Interface contacts:
Residue I315 in protein 1 is in contact with residue H109 in protein 2 (closest heavy-atom distance 3.8 Å).
Residue D301 in protein 1 is in contact with residue T111 in protein 2 (closest heavy-atom distance 4.9 Å).
Residue Q244 in protein 1 is in contact with residue T353 in protein 2 (closest heavy-atom distance 3.2 Å).
Residue P146 in protein 1 is in contact with residue H136 in protein 2 (closest heavy-atom distance 4.3 Å).
Residue R296 in protein 1 contacts residue F247 in protein 2 (closest heavy-atom distance 5.0 Å).
Residue T299 in protein 1 is in contact with residue L110 in protein 2 (closest heavy-atom distance 3.5 Å).
Residue L108 in protein 1 contacts residue P137 in protein 2 (closest heavy-atom distance 4.6 Å).
Residue H94 in protein 1 contacts residue G269 in protein 2 (closest heavy-atom distance 3.7 Å).
Residue L108 in protein 1 interacts with residue H136 in protein 2 (closest heavy-atom distance 3.8 Å).
Residue N110 in protein 1 is in contact with residue F248 in protein 2 (closest heavy-atom distance 4.0 Å).
Residue N110 in protein 1 contacts residue C267 in protein 2 (closest heavy-atom distance 4.9 Å).
Residue H94 in protein 1 is in contact with residue P106 in protein 2 (closest heavy-atom distance 3.0 Å).
Residue Y180 in protein 1 contacts residue H142 in protein 2 (closest heavy-atom distance 3.3 Å).
Residue C109 in protein 1 is in contact with residue F248 in protein 2 (closest heavy-atom distance 4.0 Å).
Residue C298 in protein 1 contacts residue T111 in protein 2 (closest heavy-atom distance 3.6 Å).
Residue A95 in protein 1 contacts residue P106 in protein 2 (closest heavy-atom distance 3.4 Å).
Residue C298 in protein 1 interacts with residue S268 in protein 2 (closest heavy-atom distance 4.2 Å).
Residue H94 in protein 1 interacts with residue S268 in protein 2 (closest heavy-atom distance 3.4 Å).
Residue L92 in protein 1 is in contact with residue P106 in protein 2 (closest heavy-atom distance 4.1 Å).
Residue C298 in protein 1 interacts with residue F248 in protein 2 (closest heavy-atom distance 4.9 Å).
Residue G96 in protein 1 interacts with residue P106 in protein 2 (closest heavy-atom distance 4.9 Å).
Residue T299 in protein 1 is in contact with residue T111 in protein 2 (closest heavy-atom distance 3.2 Å).
Residue C109 in protein 1 interacts with residue Q113 in protein 2 (closest heavy-atom distance 4.6 Å).
Residue A304 in protein 1 interacts with residue Q113 in protein 2 (closest heavy-atom distance 3.8 Å).
Residue N182 in protein 1 is in contact with residue D139 in protein 2 (closest heavy-atom distance 3.7 Å).
Residue I315 in protein 1 is in contact with residue C267 in protein 2 (closest heavy-atom distance 4.4 Å).
Residue G111 in protein 1 interacts with residue R246 in protein 2 (closest heavy-atom distance 4.5 Å).
Residue N110 in protein 1 contacts residue R246 in protein 2 (closest heavy-atom distance 4.1 Å).
Residue N182 in protein 1 interacts with residue P137 in protein 2 (closest heavy-atom distance 4.1 Å).
Residue G302 in protein 1 contacts residue V114 in protein 2 (closest heavy-atom distance 4.9 Å).
Residue G183 in protein 1 is in contact with residue T138 in protein 2 (closest heavy-atom distance 4.2 Å).
Residue T145 in protein 1 interacts with residue R246 in protein 2 (closest heavy-atom distance 4.8 Å).
Residue R296 in protein 1 is in contact with residue C267 in protein 2 (closest heavy-atom distance 5.0 Å).
Residue F300 in protein 1 is in contact with residue T111 in protein 2 (closest heavy-atom distance 3.5 Å).
Residue T93 in protein 1 is in contact with residue P106 in protein 2 (closest heavy-atom distance 4.7 Å).
Residue G302 in protein 1 contacts residue R112 in protein 2 (closest heavy-atom distance 4.3 Å).
Residue T299 in protein 1 is in contact with residue H109 in protein 2 (closest heavy-atom distance 4.1 Å).
Residue C109 in protein 1 interacts with residue R112 in protein 2 (closest heavy-atom distance 4.4 Å).
Residue H94 in protein 1 contacts residue P459 in protein 2 (closest heavy-atom distance 3.6 Å).
Residue L179 in protein 1 contacts residue H142 in protein 2 (closest heavy-atom distance 4.3 Å).
Residue H94 in protein 1 contacts residue H109 in protein 2 (closest heavy-atom distance 4.3 Å).
Residue L92 in protein 1 interacts with residue R107 in protein 2 (closest heavy-atom distance 4.6 Å).
Residue F300 in protein 1 is in contact with residue L110 in protein 2 (closest heavy-atom distance 3.2 Å).
Residue N182 in protein 1 contacts residue T138 in protein 2 (closest heavy-atom distance 3.5 Å).
Residue N182 in protein 1 contacts residue H136 in protein 2 (closest heavy-atom distance 3.6 Å).
Residue N110 in protein 1 interacts with residue F247 in protein 2 (closest heavy-atom distance 3.6 Å).
Residue P318 in protein 1 is in contact with residue P459 in protein 2 (closest heavy-atom distance 3.8 Å).
Residue F300 in protein 1 is in contact with residue R112 in protein 2 (closest heavy-atom distance 3.7 Å).
Residue D301 in protein 1 contacts residue R112 in protein 2 (closest heavy-atom distance 3.4 Å).
Residue C298 in protein 1 interacts with residue C267 in protein 2 (closest heavy-atom distance 2.0 Å).
Residue I315 in protein 1 interacts with residue S268 in protein 2 (closest heavy-atom distance 3.2 Å).
Residue T299 in protein 1 contacts residue R112 in protein 2 (closest heavy-atom distance 3.9 Å).
Residue P318 in protein 1 is in contact with residue G460 in protein 2 (closest heavy-atom distance 4.9 Å).
Residue F300 in protein 1 is in contact with residue T264 in protein 2 (closest heavy-atom distance 3.9 Å).
Residue Y181 in protein 1 interacts with residue D139 in protein 2 (closest heavy-atom distance 3.8 Å).
Residue R296 in protein 1 is in contact with residue P459 in protein 2 (closest heavy-atom distance 4.6 Å).
Residue L108 in protein 1 interacts with residue R135 in protein 2 (closest heavy-atom distance 4.2 Å).
Residue C298 in protein 1 is in contact with residue H109 in protein 2 (closest heavy-atom distance 3.4 Å).
Residue P146 in protein 1 is in contact with residue R246 in protein 2 (closest heavy-atom distance 3.9 Å).
Residue Y181 in protein 1 contacts residue H136 in protein 2 (closest heavy-atom distance 3.9 Å).

The following describes two proteins that form a bound complex.

Sequence of protein 2:
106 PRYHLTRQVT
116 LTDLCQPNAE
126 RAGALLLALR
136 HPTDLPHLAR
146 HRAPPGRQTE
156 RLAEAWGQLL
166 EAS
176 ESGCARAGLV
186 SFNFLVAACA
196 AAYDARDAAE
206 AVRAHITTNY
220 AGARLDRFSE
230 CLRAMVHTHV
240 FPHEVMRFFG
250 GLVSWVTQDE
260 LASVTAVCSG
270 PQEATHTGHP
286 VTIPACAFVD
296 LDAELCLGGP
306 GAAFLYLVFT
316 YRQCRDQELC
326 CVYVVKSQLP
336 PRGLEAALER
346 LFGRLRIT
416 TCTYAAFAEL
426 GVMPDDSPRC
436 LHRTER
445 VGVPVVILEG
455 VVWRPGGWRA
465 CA

Sequence of protein 1:
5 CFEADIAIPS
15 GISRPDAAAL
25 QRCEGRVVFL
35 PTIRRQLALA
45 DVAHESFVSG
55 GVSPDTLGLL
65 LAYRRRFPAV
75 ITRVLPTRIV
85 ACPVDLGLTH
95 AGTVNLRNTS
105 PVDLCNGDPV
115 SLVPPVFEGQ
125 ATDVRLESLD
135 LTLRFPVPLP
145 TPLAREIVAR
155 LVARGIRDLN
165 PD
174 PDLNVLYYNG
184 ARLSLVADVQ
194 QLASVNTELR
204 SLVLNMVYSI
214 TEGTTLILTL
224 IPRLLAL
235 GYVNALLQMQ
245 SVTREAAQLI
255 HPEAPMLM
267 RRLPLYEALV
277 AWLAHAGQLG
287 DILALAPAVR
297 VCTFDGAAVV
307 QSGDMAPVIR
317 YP